Contacts between the two chains:
Residue W30 in the second protein interacts with residue Q69 in the first protein (closest heavy-atom distance 3.7 Å).
Residue N85 in the second protein interacts with residue R86 in the first protein (closest heavy-atom distance 3.8 Å).
Residue P36 in the second protein interacts with residue R73 in the first protein (closest heavy-atom distance 3.5 Å).
Residue F81 in the second protein is in contact with residue T76 in the first protein (closest heavy-atom distance 3.9 Å).
Residue L92 in the second protein contacts residue W96 in the first protein (closest heavy-atom distance 3.3 Å).
Residue I31 in the second protein is in contact with residue R73 in the first protein (closest heavy-atom distance 4.2 Å).
Residue W96 in the second protein is in contact with residue W96 in the first protein (closest heavy-atom distance 3.4 Å).
Residue A24 in the second protein contacts residue Q66 in the first protein (closest heavy-atom distance 3.4 Å).
Residue C108 in the second protein contacts residue G98 in the first protein (closest heavy-atom distance 3.6 Å).
Residue H112 in the second protein contacts residue H101 in the first protein (closest heavy-atom distance 4.8 Å).
Residue W30 in the second protein is in contact with residue Q66 in the first protein (closest heavy-atom distance 3.7 Å).
Residue C108 in the second protein is in contact with residue T99 in the first protein (closest heavy-atom distance 3.8 Å).
Residue G35 in the second protein contacts residue R73 in the first protein (closest heavy-atom distance 4.6 Å).
Residue A24 in the second protein is in contact with residue L70 in the first protein (closest heavy-atom distance 3.9 Å).
Residue H112 in the second protein is in contact with residue G104 in the first protein (closest heavy-atom distance 4.5 Å).
Residue F81 in the second protein interacts with residue E77 in the first protein (closest heavy-atom distance 3.4 Å).
Residue R95 in the second protein is in contact with residue G97 in the first protein (closest heavy-atom distance 4.2 Å).
Residue T19 in the second protein contacts residue A74 in the first protein (closest heavy-atom distance 3.3 Å).
Residue W30 in the second protein contacts residue L70 in the first protein (closest heavy-atom distance 3.6 Å).
Residue E110 in the second protein contacts residue T99 in the first protein (closest heavy-atom distance 4.3 Å).
Residue A25 in the second protein is in contact with residue Q66 in the first protein (closest heavy-atom distance 4.4 Å).
Residue P32 in the second protein is in contact with residue Q69 in the first protein (closest heavy-atom distance 3.6 Å).
Residue I109 in the second protein contacts residue C100 in the first protein (closest heavy-atom distance 3.3 Å).
Residue Q20 in the second protein contacts residue A74 in the first protein (closest heavy-atom distance 4.3 Å).
Residue W30 in the second protein interacts with residue R73 in the first protein (closest heavy-atom distance 3.1 Å).
Residue P111 in the second protein interacts with residue I102 in the first protein (closest heavy-atom distance 3.7 Å).
Residue E110 in the second protein interacts with residue I102 in the first protein (closest heavy-atom distance 3.4 Å).
Residue F81 in the second protein interacts with residue T75 in the first protein (closest heavy-atom distance 5.0 Å).
Residue I89 in the second protein interacts with residue I89 in the first protein (closest heavy-atom distance 3.6 Å).
Residue T19 in the second protein interacts with residue R73 in the first protein (closest heavy-atom distance 5.0 Å).
Residue W96 in the second protein is in contact with residue C100 in the first protein (closest heavy-atom distance 4.5 Å).
Residue A88 in the second protein interacts with residue I89 in the first protein (closest heavy-atom distance 3.6 Å).
Residue A29 in the second protein interacts with residue R73 in the first protein (closest heavy-atom distance 2.8 Å).
Residue N85 in the second protein contacts residue I89 in the first protein (closest heavy-atom distance 3.6 Å).
Residue F91 in the second protein interacts with residue W96 in the first protein (closest heavy-atom distance 4.8 Å).
Residue F91 in the second protein is in contact with residue L93 in the first protein (closest heavy-atom distance 4.1 Å).
Residue H112 in the second protein contacts residue L103 in the first protein (closest heavy-atom distance 3.5 Å).
Residue A88 in the second protein contacts residue L93 in the first protein (closest heavy-atom distance 4.5 Å).
Residue N85 in the second protein interacts with residue S82 in the first protein (closest heavy-atom distance 4.4 Å).
Residue P32 in the second protein is in contact with residue R73 in the first protein (closest heavy-atom distance 4.8 Å).
Residue E110 in the second protein contacts residue C100 in the first protein (closest heavy-atom distance 3.0 Å).
Residue L92 in the second protein is in contact with residue L92 in the first protein (closest heavy-atom distance 3.5 Å).
Residue I109 in the second protein interacts with residue T99 in the first protein (closest heavy-atom distance 4.7 Å).
Residue W30 in the second protein contacts residue T65 in the first protein (closest heavy-atom distance 3.8 Å).
Residue I109 in the second protein contacts residue I109 in the first protein (closest heavy-atom distance 4.4 Å).
Residue H112 in the second protein contacts residue I102 in the first protein (closest heavy-atom distance 3.8 Å).
Residue I31 in the second protein is in contact with residue Q69 in the first protein (closest heavy-atom distance 5.0 Å).
Residue L92 in the second protein contacts residue L93 in the first protein (closest heavy-atom distance 3.8 Å).
Residue E110 in the second protein interacts with residue H101 in the first protein (closest heavy-atom distance 3.0 Å).
Residue R95 in the second protein is in contact with residue G98 in the first protein (closest heavy-atom distance 3.3 Å).
Residue F91 in the second protein interacts with residue G98 in the first protein (closest heavy-atom distance 4.8 Å).
Residue F91 in the second protein contacts residue G97 in the first protein (closest heavy-atom distance 3.1 Å).
Residue L92 in the second protein contacts residue I89 in the first protein (closest heavy-atom distance 4.7 Å).
Residue C108 in the second protein contacts residue C100 in the first protein (closest heavy-atom distance 3.0 Å).
Residue W96 in the second protein is in contact with residue G98 in the first protein (closest heavy-atom distance 4.3 Å).
Residue I109 in the second protein contacts residue I102 in the first protein (closest heavy-atom distance 4.3 Å).
Residue I41 in the second protein contacts residue R73 in the first protein (closest heavy-atom distance 3.6 Å).

Sequence of the second protein:
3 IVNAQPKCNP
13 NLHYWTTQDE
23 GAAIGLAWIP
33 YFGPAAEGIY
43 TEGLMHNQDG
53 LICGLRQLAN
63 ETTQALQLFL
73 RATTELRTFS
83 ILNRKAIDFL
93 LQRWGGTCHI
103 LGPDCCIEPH

Sequence of the first protein:
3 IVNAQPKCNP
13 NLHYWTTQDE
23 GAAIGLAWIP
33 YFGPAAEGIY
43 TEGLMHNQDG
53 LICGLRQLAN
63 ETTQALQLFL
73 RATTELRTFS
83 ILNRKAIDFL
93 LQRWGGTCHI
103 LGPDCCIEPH

The following describes two proteins that form a bound complex.